Sequence of protein 2:
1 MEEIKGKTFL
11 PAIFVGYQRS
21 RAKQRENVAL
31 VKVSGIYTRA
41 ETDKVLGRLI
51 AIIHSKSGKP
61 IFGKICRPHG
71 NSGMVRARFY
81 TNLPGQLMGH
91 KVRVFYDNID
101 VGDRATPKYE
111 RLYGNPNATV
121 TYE

Interface contacts:
Residue F106 in protein 1 is in contact with residue V94 in protein 2 (closest heavy-atom distance 3.8 Å).
Residue F106 in protein 1 is in contact with residue V45 in protein 2 (closest heavy-atom distance 3.8 Å).
Residue F106 in protein 1 interacts with residue Y96 in protein 2 (closest heavy-atom distance 3.8 Å).
Residue A104 in protein 1 interacts with residue K44 in protein 2 (closest heavy-atom distance 4.6 Å).
Residue M109 in protein 1 contacts residue L10 in protein 2 (closest heavy-atom distance 4.0 Å).
Residue M109 in protein 1 is in contact with residue Y96 in protein 2 (closest heavy-atom distance 4.0 Å).
Residue G110 in protein 1 interacts with residue Y96 in protein 2 (closest heavy-atom distance 3.6 Å).
Residue A113 in protein 1 contacts residue Y96 in protein 2 (closest heavy-atom distance 3.9 Å).
Residue F106 in protein 1 is in contact with residue K44 in protein 2 (closest heavy-atom distance 3.9 Å).
Residue M109 in protein 1 contacts residue K44 in protein 2 (closest heavy-atom distance 4.0 Å).
Residue F106 in protein 1 is in contact with residue R48 in protein 2 (closest heavy-atom distance 3.5 Å).
Residue F106 in protein 1 contacts residue F95 in protein 2 (closest heavy-atom distance 3.6 Å).
Residue F106 in protein 1 is in contact with residue L10 in protein 2 (closest heavy-atom distance 4.1 Å).

These two protein chains interact to form a complex.

Sequence of protein 1:
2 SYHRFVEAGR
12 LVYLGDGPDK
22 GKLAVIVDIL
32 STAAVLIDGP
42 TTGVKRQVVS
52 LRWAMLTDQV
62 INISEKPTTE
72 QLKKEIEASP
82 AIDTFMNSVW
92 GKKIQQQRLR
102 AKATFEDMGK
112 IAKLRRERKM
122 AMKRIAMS